Residue-level contacts at the interface:
Residue A31 in the first protein interacts with residue N14 in the second protein (closest heavy-atom distance 3.4 Å).
Residue E17 in the first protein interacts with residue N14 in the second protein (closest heavy-atom distance 4.0 Å).

These two protein chains interact to form a complex.

Sequence of the second protein:
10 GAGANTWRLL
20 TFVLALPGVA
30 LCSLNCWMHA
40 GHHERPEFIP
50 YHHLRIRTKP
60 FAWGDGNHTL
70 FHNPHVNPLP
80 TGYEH

Sequence of the first protein:
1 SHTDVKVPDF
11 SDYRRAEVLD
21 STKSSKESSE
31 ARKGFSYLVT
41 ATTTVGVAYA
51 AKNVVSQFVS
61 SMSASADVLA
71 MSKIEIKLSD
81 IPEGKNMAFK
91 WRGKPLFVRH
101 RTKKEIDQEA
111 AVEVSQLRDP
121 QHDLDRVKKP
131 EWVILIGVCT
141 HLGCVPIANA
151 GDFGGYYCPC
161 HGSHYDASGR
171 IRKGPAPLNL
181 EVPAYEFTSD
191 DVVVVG